Sequence of protein 1:
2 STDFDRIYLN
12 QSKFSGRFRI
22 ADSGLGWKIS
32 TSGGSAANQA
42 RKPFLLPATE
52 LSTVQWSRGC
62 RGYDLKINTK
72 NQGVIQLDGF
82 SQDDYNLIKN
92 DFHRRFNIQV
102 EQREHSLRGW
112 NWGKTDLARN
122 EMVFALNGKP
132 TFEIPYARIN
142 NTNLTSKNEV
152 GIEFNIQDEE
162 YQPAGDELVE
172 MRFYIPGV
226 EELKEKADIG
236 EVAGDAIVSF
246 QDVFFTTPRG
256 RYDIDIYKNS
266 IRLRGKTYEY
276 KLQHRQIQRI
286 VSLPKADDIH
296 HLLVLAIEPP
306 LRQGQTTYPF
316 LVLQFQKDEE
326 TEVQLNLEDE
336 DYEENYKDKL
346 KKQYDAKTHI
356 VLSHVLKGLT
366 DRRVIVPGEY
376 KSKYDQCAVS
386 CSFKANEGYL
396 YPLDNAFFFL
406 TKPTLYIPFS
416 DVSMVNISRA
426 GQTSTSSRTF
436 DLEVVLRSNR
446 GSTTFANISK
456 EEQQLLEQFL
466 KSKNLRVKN

Sequence of protein 2:
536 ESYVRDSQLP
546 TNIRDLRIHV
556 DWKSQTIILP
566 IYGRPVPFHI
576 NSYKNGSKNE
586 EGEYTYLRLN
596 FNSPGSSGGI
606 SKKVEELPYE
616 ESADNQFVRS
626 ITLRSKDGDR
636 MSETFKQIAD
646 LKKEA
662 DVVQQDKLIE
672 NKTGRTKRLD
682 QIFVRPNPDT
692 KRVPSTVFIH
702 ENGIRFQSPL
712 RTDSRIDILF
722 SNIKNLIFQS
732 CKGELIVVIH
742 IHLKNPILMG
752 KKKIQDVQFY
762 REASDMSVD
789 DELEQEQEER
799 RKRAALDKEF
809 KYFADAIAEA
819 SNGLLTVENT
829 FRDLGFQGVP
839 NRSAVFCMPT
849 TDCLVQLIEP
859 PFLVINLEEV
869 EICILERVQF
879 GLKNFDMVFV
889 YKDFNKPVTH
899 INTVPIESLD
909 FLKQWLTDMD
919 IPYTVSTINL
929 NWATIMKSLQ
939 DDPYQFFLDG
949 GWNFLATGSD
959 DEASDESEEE

Interface contacts:
Residue Y162 in protein 1 interacts with residue K631 in protein 2 (closest heavy-atom distance 3.2 Å).
Residue W111 in protein 1 contacts residue E536 in protein 2 (closest heavy-atom distance 3.2 Å).
Residue R173 in protein 1 is in contact with residue R593 in protein 2 (closest heavy-atom distance 2.9 Å).
Residue P305 in protein 1 is in contact with residue Y591 in protein 2 (closest heavy-atom distance 2.9 Å).
Residue F133 in protein 1 contacts residue V571 in protein 2 (closest heavy-atom distance 3.4 Å).
Residue Y9 in protein 1 interacts with residue R549 in protein 2 (closest heavy-atom distance 3.3 Å).
Residue Y162 in protein 1 is in contact with residue D632 in protein 2 (closest heavy-atom distance 3.3 Å).
Residue P177 in protein 1 is in contact with residue Q621 in protein 2 (closest heavy-atom distance 2.9 Å).
Residue F174 in protein 1 is in contact with residue F622 in protein 2 (closest heavy-atom distance 2.9 Å).
Residue G80 in protein 1 contacts residue R549 in protein 2 (closest heavy-atom distance 3.3 Å).
Residue E134 in protein 1 interacts with residue R569 in protein 2 (closest heavy-atom distance 3.4 Å).
Residue E150 in protein 1 is in contact with residue R624 in protein 2 (closest heavy-atom distance 2.8 Å).
Residue R173 in protein 1 is in contact with residue S625 in protein 2 (closest heavy-atom distance 2.3 Å).
Residue W113 in protein 1 contacts residue E616 in protein 2 (closest heavy-atom distance 3.0 Å).
Residue Y175 in protein 1 contacts residue F622 in protein 2 (closest heavy-atom distance 2.9 Å).
Residue F81 in protein 1 is in contact with residue R549 in protein 2 (closest heavy-atom distance 2.9 Å).
Residue F133 in protein 1 interacts with residue R569 in protein 2 (closest heavy-atom distance 3.1 Å).
Residue F174 in protein 1 interacts with residue Q621 in protein 2 (closest heavy-atom distance 3.1 Å).
Residue Q310 in protein 1 is in contact with residue R593 in protein 2 (closest heavy-atom distance 3.2 Å).
Residue F174 in protein 1 is in contact with residue R624 in protein 2 (closest heavy-atom distance 3.1 Å).
Residue L108 in protein 1 contacts residue Y538 in protein 2 (closest heavy-atom distance 3.0 Å).
Residue E168 in protein 1 interacts with residue D632 in protein 2 (closest heavy-atom distance 2.8 Å).
Residue R139 in protein 1 interacts with residue Y567 in protein 2 (closest heavy-atom distance 3.2 Å).
Residue E105 in protein 1 contacts residue D541 in protein 2 (closest heavy-atom distance 3.0 Å).
Residue Y175 in protein 1 is in contact with residue N620 in protein 2 (closest heavy-atom distance 3.0 Å).
Residue G60 in protein 1 contacts residue D541 in protein 2 (closest heavy-atom distance 2.9 Å).
Residue L169 in protein 1 interacts with residue T627 in protein 2 (closest heavy-atom distance 3.4 Å).
Residue P305 in protein 1 interacts with residue E586 in protein 2 (closest heavy-atom distance 3.2 Å).
Residue G110 in protein 1 contacts residue P572 in protein 2 (closest heavy-atom distance 3.0 Å).
Residue R173 in protein 1 is in contact with residue R624 in protein 2 (closest heavy-atom distance 3.1 Å).
Residue E303 in protein 1 contacts residue Y589 in protein 2 (closest heavy-atom distance 3.3 Å).
Residue D167 in protein 1 contacts residue R635 in protein 2 (closest heavy-atom distance 3.3 Å).
Residue W113 in protein 1 interacts with residue L612 in protein 2 (closest heavy-atom distance 3.2 Å).
Residue D79 in protein 1 interacts with residue R549 in protein 2 (closest heavy-atom distance 2.6 Å).
Residue D167 in protein 1 is in contact with residue L551 in protein 2 (closest heavy-atom distance 2.6 Å).
Residue E168 in protein 1 interacts with residue R629 in protein 2 (closest heavy-atom distance 2.4 Å).
Residue G114 in protein 1 contacts residue Q621 in protein 2 (closest heavy-atom distance 3.3 Å).
Residue E303 in protein 1 contacts residue Y591 in protein 2 (closest heavy-atom distance 3.2 Å).
Residue N112 in protein 1 interacts with residue S577 in protein 2 (closest heavy-atom distance 2.9 Å).
Residue E168 in protein 1 is in contact with residue L628 in protein 2 (closest heavy-atom distance 3.1 Å).
Residue A165 in protein 1 interacts with residue D632 in protein 2 (closest heavy-atom distance 3.3 Å).
Residue P314 in protein 1 contacts residue E586 in protein 2 (closest heavy-atom distance 3.3 Å).
Residue E171 in protein 1 interacts with residue T627 in protein 2 (closest heavy-atom distance 3.0 Å).
Residue D159 in protein 1 contacts residue R629 in protein 2 (closest heavy-atom distance 2.5 Å).
Residue N444 in protein 1 contacts residue E585 in protein 2 (closest heavy-atom distance 3.3 Å).
Residue W111 in protein 1 interacts with residue H574 in protein 2 (closest heavy-atom distance 3.4 Å).
Residue F155 in protein 1 contacts residue Y567 in protein 2 (closest heavy-atom distance 3.2 Å).
Residue V170 in protein 1 is in contact with residue T627 in protein 2 (closest heavy-atom distance 3.3 Å).
Residue I176 in protein 1 contacts residue Q621 in protein 2 (closest heavy-atom distance 3.1 Å).
Residue L169 in protein 1 interacts with residue Y567 in protein 2 (closest heavy-atom distance 2.8 Å).
Residue L108 in protein 1 interacts with residue P572 in protein 2 (closest heavy-atom distance 3.2 Å).
Residue R62 in protein 1 contacts residue I563 in protein 2 (closest heavy-atom distance 3.1 Å).
Residue D167 in protein 1 interacts with residue I553 in protein 2 (closest heavy-atom distance 3.0 Å).
Residue G309 in protein 1 is in contact with residue R593 in protein 2 (closest heavy-atom distance 3.2 Å).
Residue R62 in protein 1 interacts with residue P570 in protein 2 (closest heavy-atom distance 3.3 Å).
Residue Q77 in protein 1 contacts residue R569 in protein 2 (closest heavy-atom distance 3.2 Å).
Residue W113 in protein 1 interacts with residue N620 in protein 2 (closest heavy-atom distance 3.1 Å).
Residue G114 in protein 1 contacts residue N620 in protein 2 (closest heavy-atom distance 2.8 Å).
Residue R109 in protein 1 interacts with residue H574 in protein 2 (closest heavy-atom distance 3.1 Å).
Residue Q103 in protein 1 is in contact with residue D541 in protein 2 (closest heavy-atom distance 3.3 Å).

These two protein chains interact to form a complex.